Contacts between the two chains:
Residue Y159 in the first protein is in contact with residue E2 in the second protein (closest heavy-atom distance 3.8 Å).
Residue Y84 in the first protein interacts with residue Y9 in the second protein (closest heavy-atom distance 2.7 Å).
Residue Y7 in the first protein is in contact with residue E1 in the second protein (closest heavy-atom distance 2.9 Å).
Residue K45 in the first protein contacts residue E2 in the second protein (closest heavy-atom distance 2.7 Å).
Residue R170 in the first protein is in contact with residue E1 in the second protein (closest heavy-atom distance 2.8 Å).
Residue T80 in the first protein contacts residue Y9 in the second protein (closest heavy-atom distance 3.7 Å).
Residue I95 in the first protein contacts residue Y9 in the second protein (closest heavy-atom distance 3.2 Å).
Residue I142 in the first protein interacts with residue Y9 in the second protein (closest heavy-atom distance 4.5 Å).
Residue R62 in the first protein interacts with residue E1 in the second protein (closest heavy-atom distance 3.0 Å).
Residue R97 in the first protein is in contact with residue Y3 in the second protein (closest heavy-atom distance 4.4 Å).
Residue Y7 in the first protein is in contact with residue E2 in the second protein (closest heavy-atom distance 3.6 Å).
Residue W147 in the first protein contacts residue Y9 in the second protein (closest heavy-atom distance 3.9 Å).
Residue N77 in the first protein interacts with residue Y9 in the second protein (closest heavy-atom distance 2.9 Å).
Residue S67 in the first protein interacts with residue E2 in the second protein (closest heavy-atom distance 3.9 Å).
Residue Y159 in the first protein is in contact with residue E1 in the second protein (closest heavy-atom distance 2.5 Å).
Residue Q155 in the first protein contacts residue F7 in the second protein (closest heavy-atom distance 3.7 Å).
Residue L163 in the first protein contacts residue E2 in the second protein (closest heavy-atom distance 3.5 Å).
Residue L163 in the first protein interacts with residue E1 in the second protein (closest heavy-atom distance 3.7 Å).
Residue A150 in the first protein is in contact with residue F7 in the second protein (closest heavy-atom distance 3.6 Å).
Residue I66 in the first protein is in contact with residue L4 in the second protein (closest heavy-atom distance 4.0 Å).
Residue Y99 in the first protein is in contact with residue E2 in the second protein (closest heavy-atom distance 2.6 Å).
Residue T73 in the first protein is in contact with residue A6 in the second protein (closest heavy-atom distance 4.1 Å).
Residue T143 in the first protein interacts with residue Y9 in the second protein (closest heavy-atom distance 2.7 Å).
Residue Y171 in the first protein interacts with residue E1 in the second protein (closest heavy-atom distance 2.6 Å).
Residue N70 in the first protein is in contact with residue Q5 in the second protein (closest heavy-atom distance 4.5 Å).
Residue A81 in the first protein is in contact with residue Y9 in the second protein (closest heavy-atom distance 4.6 Å).
Residue T73 in the first protein interacts with residue T8 in the second protein (closest heavy-atom distance 3.8 Å).
Residue Y116 in the first protein contacts residue Y9 in the second protein (closest heavy-atom distance 3.6 Å).
Residue S167 in the first protein interacts with residue E1 in the second protein (closest heavy-atom distance 3.1 Å).
Residue I66 in the first protein is in contact with residue Y3 in the second protein (closest heavy-atom distance 4.0 Å).
Residue T73 in the first protein is in contact with residue Q5 in the second protein (closest heavy-atom distance 4.2 Å).
Residue W147 in the first protein contacts residue T8 in the second protein (closest heavy-atom distance 2.9 Å).
Residue R97 in the first protein interacts with residue Q5 in the second protein (closest heavy-atom distance 4.0 Å).
Residue N77 in the first protein is in contact with residue T8 in the second protein (closest heavy-atom distance 3.1 Å).
Residue I66 in the first protein is in contact with residue E2 in the second protein (closest heavy-atom distance 3.7 Å).
Residue D156 in the first protein interacts with residue Q5 in the second protein (closest heavy-atom distance 4.3 Å).
Residue A117 in the first protein contacts residue Y9 in the second protein (closest heavy-atom distance 4.2 Å).
Residue V152 in the first protein is in contact with residue Q5 in the second protein (closest heavy-atom distance 3.7 Å).
Residue N70 in the first protein contacts residue L4 in the second protein (closest heavy-atom distance 4.0 Å).
Residue T69 in the first protein contacts residue L4 in the second protein (closest heavy-atom distance 3.6 Å).
Residue Y123 in the first protein interacts with residue Y9 in the second protein (closest heavy-atom distance 3.5 Å).
Residue E63 in the first protein is in contact with residue E1 in the second protein (closest heavy-atom distance 3.4 Å).
Residue E76 in the first protein interacts with residue T8 in the second protein (closest heavy-atom distance 2.7 Å).
Residue D156 in the first protein is in contact with residue Y3 in the second protein (closest heavy-atom distance 2.6 Å).
Residue W147 in the first protein is in contact with residue Q5 in the second protein (closest heavy-atom distance 3.8 Å).
Residue V152 in the first protein interacts with residue Y3 in the second protein (closest heavy-atom distance 4.4 Å).
Residue T24 in the first protein interacts with residue E2 in the second protein (closest heavy-atom distance 3.8 Å).
Residue V152 in the first protein interacts with residue F7 in the second protein (closest heavy-atom distance 3.9 Å).
Residue K146 in the first protein is in contact with residue T8 in the second protein (closest heavy-atom distance 4.4 Å).
Residue Y9 in the first protein is in contact with residue E2 in the second protein (closest heavy-atom distance 2.5 Å).
Residue Y59 in the first protein contacts residue E1 in the second protein (closest heavy-atom distance 3.3 Å).
Residue E63 in the first protein contacts residue E2 in the second protein (closest heavy-atom distance 2.9 Å).
Residue K146 in the first protein contacts residue Y9 in the second protein (closest heavy-atom distance 2.8 Å).
Residue Y116 in the first protein is in contact with residue Q5 in the second protein (closest heavy-atom distance 4.3 Å).
Residue Q155 in the first protein is in contact with residue Y3 in the second protein (closest heavy-atom distance 3.6 Å).
Residue M5 in the first protein contacts residue E1 in the second protein (closest heavy-atom distance 3.9 Å).
Residue Y159 in the first protein is in contact with residue Y3 in the second protein (closest heavy-atom distance 3.3 Å).
Residue N70 in the first protein contacts residue E2 in the second protein (closest heavy-atom distance 4.4 Å).
Residue W147 in the first protein contacts residue F7 in the second protein (closest heavy-atom distance 3.6 Å).
Residue Y99 in the first protein contacts residue Y3 in the second protein (closest heavy-atom distance 3.6 Å).

These two protein chains interact to form a complex.

Sequence of the first protein:
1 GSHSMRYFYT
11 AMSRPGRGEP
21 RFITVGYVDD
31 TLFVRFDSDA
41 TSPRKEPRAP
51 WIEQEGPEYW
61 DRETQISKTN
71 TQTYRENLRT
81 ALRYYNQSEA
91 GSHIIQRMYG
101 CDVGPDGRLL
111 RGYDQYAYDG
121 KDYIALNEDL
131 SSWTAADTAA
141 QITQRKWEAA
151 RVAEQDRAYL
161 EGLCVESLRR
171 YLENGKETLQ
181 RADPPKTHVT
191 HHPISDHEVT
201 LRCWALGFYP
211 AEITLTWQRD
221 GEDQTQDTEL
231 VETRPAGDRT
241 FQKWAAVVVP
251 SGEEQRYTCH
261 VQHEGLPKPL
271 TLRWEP

Sequence of the second protein:
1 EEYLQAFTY